Sequence of chain B:
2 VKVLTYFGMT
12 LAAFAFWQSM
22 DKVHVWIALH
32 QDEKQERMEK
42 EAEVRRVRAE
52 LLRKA

Interface contacts:
Residue E27 in chain A is in contact with residue K41 in chain B (closest heavy-atom distance 3.6 Å).
Residue K23 in chain A contacts residue V45 in chain B (closest heavy-atom distance 3.4 Å).
Residue V22 in chain A interacts with residue V45 in chain B (closest heavy-atom distance 2.1 Å).
Residue V22 in chain A is in contact with residue R46 in chain B (closest heavy-atom distance 4.2 Å).
Residue L26 in chain A contacts residue V45 in chain B (closest heavy-atom distance 2.7 Å).
Residue L26 in chain A interacts with residue E44 in chain B (closest heavy-atom distance 2.8 Å).
Residue L26 in chain A is in contact with residue K41 in chain B (closest heavy-atom distance 4.7 Å).
Residue L25 in chain A contacts residue V48 in chain B (closest heavy-atom distance 4.2 Å).
Residue L26 in chain A interacts with residue R46 in chain B (closest heavy-atom distance 4.9 Å).
Residue V22 in chain A contacts residue V48 in chain B (closest heavy-atom distance 3.6 Å).
Residue V22 in chain A is in contact with residue R49 in chain B (closest heavy-atom distance 2.6 Å).
Residue K18 in chain A is in contact with residue L52 in chain B (closest heavy-atom distance 2.8 Å).
Residue K18 in chain A contacts residue R49 in chain B (closest heavy-atom distance 4.9 Å).
Residue P19 in chain A interacts with residue L53 in chain B (closest heavy-atom distance 2.0 Å).
Residue K23 in chain A contacts residue R49 in chain B (closest heavy-atom distance 4.7 Å).
Residue P19 in chain A is in contact with residue R49 in chain B (closest heavy-atom distance 2.2 Å).
Residue K20 in chain A contacts residue R49 in chain B (closest heavy-atom distance 4.4 Å).
Residue L26 in chain A contacts residue V48 in chain B (closest heavy-atom distance 3.0 Å).
Residue S16 in chain A is in contact with residue L53 in chain B (closest heavy-atom distance 4.6 Å).
Residue V22 in chain A is in contact with residue L52 in chain B (closest heavy-atom distance 4.9 Å).
Residue V22 in chain A contacts residue E44 in chain B (closest heavy-atom distance 4.6 Å).
Residue P19 in chain A contacts residue L52 in chain B (closest heavy-atom distance 4.0 Å).
Residue L25 in chain A is in contact with residue L52 in chain B (closest heavy-atom distance 4.3 Å).

The following describes two proteins that form a bound complex.

Sequence of chain A:
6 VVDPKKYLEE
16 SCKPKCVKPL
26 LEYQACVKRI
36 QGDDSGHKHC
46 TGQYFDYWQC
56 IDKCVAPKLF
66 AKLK